Contacts between the two chains:
Residue L29 in protein 2 interacts with residue D30 in protein 1 (closest heavy-atom distance 4.4 Å).

Sequence of protein 1:
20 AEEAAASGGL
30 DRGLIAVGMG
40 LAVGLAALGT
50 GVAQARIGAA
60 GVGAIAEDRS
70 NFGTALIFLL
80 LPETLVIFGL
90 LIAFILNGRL

These two protein chains interact to form a complex.

Sequence of protein 2:
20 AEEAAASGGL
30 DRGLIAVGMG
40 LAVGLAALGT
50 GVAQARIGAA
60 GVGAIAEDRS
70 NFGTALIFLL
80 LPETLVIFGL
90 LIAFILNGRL